Sequence of the first protein:
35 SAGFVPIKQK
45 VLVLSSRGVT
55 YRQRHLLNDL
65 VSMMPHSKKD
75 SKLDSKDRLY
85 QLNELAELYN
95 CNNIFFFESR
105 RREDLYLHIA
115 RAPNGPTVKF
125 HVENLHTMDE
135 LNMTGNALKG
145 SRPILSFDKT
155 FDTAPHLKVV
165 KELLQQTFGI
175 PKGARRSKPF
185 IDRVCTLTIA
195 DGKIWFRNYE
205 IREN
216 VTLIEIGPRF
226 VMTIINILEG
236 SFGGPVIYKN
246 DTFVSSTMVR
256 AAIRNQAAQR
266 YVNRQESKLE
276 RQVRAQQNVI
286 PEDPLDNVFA

Residue-level contacts at the interface:
Residue Y266 in the first protein is in contact with residue M67 in the second protein (closest heavy-atom distance 3.7 Å).
Residue Y266 in the first protein interacts with residue K68 in the second protein (closest heavy-atom distance 3.9 Å).
Residue A263 in the first protein contacts residue I63 in the second protein (closest heavy-atom distance 3.6 Å).
Residue A263 in the first protein is in contact with residue R64 in the second protein (closest heavy-atom distance 3.9 Å).
Residue V267 in the first protein contacts residue M67 in the second protein (closest heavy-atom distance 3.8 Å).
Residue R259 in the first protein is in contact with residue I63 in the second protein (closest heavy-atom distance 4.8 Å).
Residue R265 in the first protein is in contact with residue R64 in the second protein (closest heavy-atom distance 4.0 Å).
Residue Y266 in the first protein interacts with residue Y65 in the second protein (closest heavy-atom distance 4.4 Å).
Residue A262 in the first protein is in contact with residue R64 in the second protein (closest heavy-atom distance 3.3 Å).
Residue A263 in the first protein is in contact with residue M67 in the second protein (closest heavy-atom distance 4.8 Å).
Residue Y266 in the first protein contacts residue R64 in the second protein (closest heavy-atom distance 3.7 Å).

Sequence of the second protein:
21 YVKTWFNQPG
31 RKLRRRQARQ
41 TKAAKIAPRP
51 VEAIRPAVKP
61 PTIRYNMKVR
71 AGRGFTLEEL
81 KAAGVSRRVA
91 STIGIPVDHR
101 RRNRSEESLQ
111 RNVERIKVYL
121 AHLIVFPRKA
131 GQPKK

This data describes a binding interaction between two proteins.